The following describes two proteins that form a bound complex.

Sequence of chain B:
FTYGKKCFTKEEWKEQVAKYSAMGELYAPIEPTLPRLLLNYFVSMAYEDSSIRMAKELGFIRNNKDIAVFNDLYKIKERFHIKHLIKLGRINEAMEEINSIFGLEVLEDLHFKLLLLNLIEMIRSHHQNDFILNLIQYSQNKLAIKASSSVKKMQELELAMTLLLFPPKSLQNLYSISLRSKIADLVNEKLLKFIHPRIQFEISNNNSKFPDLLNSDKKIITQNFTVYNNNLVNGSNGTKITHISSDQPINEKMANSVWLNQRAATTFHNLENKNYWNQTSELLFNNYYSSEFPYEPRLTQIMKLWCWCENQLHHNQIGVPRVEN

Sequence of chain A:
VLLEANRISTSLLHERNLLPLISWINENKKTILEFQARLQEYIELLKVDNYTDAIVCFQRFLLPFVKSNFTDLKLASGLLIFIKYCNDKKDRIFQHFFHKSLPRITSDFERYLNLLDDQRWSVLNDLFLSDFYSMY

Residue-level contacts at the interface:
Residue A235 in chain B interacts with residue Y277 in chain A (closest heavy-atom distance 4.0 Å).
Residue V369 in chain B interacts with residue L317 in chain A (closest heavy-atom distance 4.6 Å).
Residue L256 in chain B contacts residue F250 in chain A (closest heavy-atom distance 3.7 Å).
Residue A366 in chain B is in contact with residue K315 in chain A (closest heavy-atom distance 3.6 Å).
Residue W370 in chain B is in contact with residue S316 in chain A (closest heavy-atom distance 3.5 Å).
Residue Q231 in chain B is in contact with residue I273 in chain A (closest heavy-atom distance 4.4 Å).
Residue A235 in chain B interacts with residue F274 in chain A (closest heavy-atom distance 4.1 Å).
Residue I223 in chain B contacts residue I247 in chain A (closest heavy-atom distance 4.7 Å).
Residue A366 in chain B contacts residue S316 in chain A (closest heavy-atom distance 4.2 Å).
Residue A238 in chain B contacts residue F274 in chain A (closest heavy-atom distance 4.4 Å).
Residue V369 in chain B is in contact with residue P318 in chain A (closest heavy-atom distance 3.8 Å).
Residue L256 in chain B interacts with residue S269 in chain A (closest heavy-atom distance 4.3 Å).
Residue S239 in chain B is in contact with residue F344 in chain A (closest heavy-atom distance 4.1 Å).
Residue I227 in chain B contacts residue L272 in chain A (closest heavy-atom distance 3.7 Å).
Residue A366 in chain B interacts with residue H314 in chain A (closest heavy-atom distance 3.4 Å).
Residue L224 in chain B contacts residue T244 in chain A (closest heavy-atom distance 4.6 Å).
Residue T253 in chain B interacts with residue K266 in chain A (closest heavy-atom distance 4.0 Å).
Residue K272 in chain B is in contact with residue F262 in chain A (closest heavy-atom distance 4.3 Å).
Residue M245 in chain B contacts residue R346 in chain A (closest heavy-atom distance 3.4 Å).
Residue M245 in chain B contacts residue F274 in chain A (closest heavy-atom distance 3.8 Å).
Residue S368 in chain B contacts residue K315 in chain A (closest heavy-atom distance 3.1 Å).
Residue V369 in chain B interacts with residue S316 in chain A (closest heavy-atom distance 3.3 Å).
Residue S230 in chain B interacts with residue I273 in chain A (closest heavy-atom distance 3.8 Å).
Residue E249 in chain B interacts with residue S269 in chain A (closest heavy-atom distance 4.2 Å).
Residue Q231 in chain B is in contact with residue K276 in chain A (closest heavy-atom distance 3.3 Å).
Residue W370 in chain B is in contact with residue F309 in chain A (closest heavy-atom distance 4.5 Å).
Residue Q231 in chain B is in contact with residue Y243 in chain A (closest heavy-atom distance 4.6 Å).
Residue E249 in chain B interacts with residue R346 in chain A (closest heavy-atom distance 4.3 Å).
Residue N367 in chain B contacts residue H314 in chain A (closest heavy-atom distance 4.7 Å).
Residue Q246 in chain B contacts residue R346 in chain A (closest heavy-atom distance 4.2 Å).
Residue M252 in chain B is in contact with residue I273 in chain A (closest heavy-atom distance 3.5 Å).
Residue E249 in chain B interacts with residue K266 in chain A (closest heavy-atom distance 3.1 Å).
Residue P258 in chain B interacts with residue Q251 in chain A (closest heavy-atom distance 4.6 Å).
Residue A366 in chain B interacts with residue Q310 in chain A (closest heavy-atom distance 3.4 Å).
Residue E249 in chain B interacts with residue G270 in chain A (closest heavy-atom distance 3.6 Å).
Residue M252 in chain B contacts residue S269 in chain A (closest heavy-atom distance 3.9 Å).
Residue M245 in chain B is in contact with residue F344 in chain A (closest heavy-atom distance 3.5 Å).
Residue N220 in chain B contacts residue I247 in chain A (closest heavy-atom distance 4.2 Å).
Residue L250 in chain B contacts residue K266 in chain A (closest heavy-atom distance 4.2 Å).
Residue L371 in chain B contacts residue P318 in chain A (closest heavy-atom distance 4.3 Å).
Residue W370 in chain B interacts with residue K315 in chain A (closest heavy-atom distance 3.7 Å).
Residue T253 in chain B contacts residue L265 in chain A (closest heavy-atom distance 4.0 Å).
Residue N367 in chain B contacts residue S316 in chain A (closest heavy-atom distance 4.2 Å).
Residue E249 in chain B is in contact with residue Y347 in chain A (closest heavy-atom distance 4.0 Å).
Residue S368 in chain B contacts residue H314 in chain A (closest heavy-atom distance 4.2 Å).
Residue W370 in chain B interacts with residue L317 in chain A (closest heavy-atom distance 3.9 Å).
Residue Q231 in chain B interacts with residue Y277 in chain A (closest heavy-atom distance 3.4 Å).
Residue M245 in chain B interacts with residue Y347 in chain A (closest heavy-atom distance 4.3 Å).
Residue T253 in chain B contacts residue S269 in chain A (closest heavy-atom distance 3.3 Å).
Residue L274 in chain B interacts with residue F262 in chain A (closest heavy-atom distance 3.8 Å).
Residue M357 in chain B is in contact with residue H314 in chain A (closest heavy-atom distance 3.8 Å).
Residue L256 in chain B contacts residue Q251 in chain A (closest heavy-atom distance 3.2 Å).
Residue S368 in chain B contacts residue S316 in chain A (closest heavy-atom distance 2.9 Å).
Residue L256 in chain B is in contact with residue I247 in chain A (closest heavy-atom distance 4.3 Å).
Residue L224 in chain B contacts residue Y243 in chain A (closest heavy-atom distance 4.1 Å).
Residue L256 in chain B contacts residue L272 in chain A (closest heavy-atom distance 3.9 Å).
Residue W370 in chain B interacts with residue P318 in chain A (closest heavy-atom distance 4.1 Å).
Residue L248 in chain B contacts residue I273 in chain A (closest heavy-atom distance 4.0 Å).
Residue A235 in chain B interacts with residue I273 in chain A (closest heavy-atom distance 4.4 Å).
Residue N220 in chain B is in contact with residue V248 in chain A (closest heavy-atom distance 4.5 Å).